Sequence of the second protein:
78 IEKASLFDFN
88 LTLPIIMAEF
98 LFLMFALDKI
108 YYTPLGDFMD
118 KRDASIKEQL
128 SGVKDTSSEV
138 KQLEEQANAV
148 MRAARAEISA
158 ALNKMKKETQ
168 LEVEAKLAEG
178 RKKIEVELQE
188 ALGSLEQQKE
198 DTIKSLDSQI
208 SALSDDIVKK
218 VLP

Residue-level contacts at the interface:
Residue A55 in the first protein contacts residue I107 in the second protein (closest heavy-atom distance 3.2 Å).
Residue H36 in the first protein contacts residue T89 in the second protein (closest heavy-atom distance 2.9 Å).
Residue I35 in the first protein contacts residue L88 in the second protein (closest heavy-atom distance 3.2 Å).
Residue V39 in the first protein contacts residue T89 in the second protein (closest heavy-atom distance 3.4 Å).
Residue L143 in the first protein is in contact with residue M94 in the second protein (closest heavy-atom distance 3.8 Å).
Residue P61 in the first protein is in contact with residue F115 in the second protein (closest heavy-atom distance 2.5 Å).
Residue L50 in the first protein contacts residue L100 in the second protein (closest heavy-atom distance 3.4 Å).
Residue R80 in the first protein contacts residue G113 in the second protein (closest heavy-atom distance 3.7 Å).
Residue V75 in the first protein is in contact with residue Y108 in the second protein (closest heavy-atom distance 3.6 Å).
Residue F72 in the first protein is in contact with residue Y108 in the second protein (closest heavy-atom distance 2.0 Å).
Residue F26 in the first protein is in contact with residue S82 in the second protein (closest heavy-atom distance 2.9 Å).
Residue F26 in the first protein interacts with residue A81 in the second protein (closest heavy-atom distance 3.7 Å).
Residue V58 in the first protein is in contact with residue P111 in the second protein (closest heavy-atom distance 3.5 Å).
Residue N135 in the first protein is in contact with residue F86 in the second protein (closest heavy-atom distance 3.7 Å).
Residue H124 in the first protein contacts residue I78 in the second protein (closest heavy-atom distance 3.5 Å).
Residue E73 in the first protein contacts residue L112 in the second protein (closest heavy-atom distance 3.6 Å).
Residue H25 in the first protein contacts residue K80 in the second protein (closest heavy-atom distance 3.2 Å).
Residue L143 in the first protein is in contact with residue F97 in the second protein (closest heavy-atom distance 2.7 Å).
Residue L76 in the first protein contacts residue Y108 in the second protein (closest heavy-atom distance 3.0 Å).
Residue I47 in the first protein interacts with residue L100 in the second protein (closest heavy-atom distance 2.9 Å).
Residue T100 in the first protein is in contact with residue L100 in the second protein (closest heavy-atom distance 3.8 Å).
Residue T100 in the first protein interacts with residue M101 in the second protein (closest heavy-atom distance 3.8 Å).
Residue I35 in the first protein contacts residue N87 in the second protein (closest heavy-atom distance 3.4 Å).
Residue L76 in the first protein interacts with residue Y109 in the second protein (closest heavy-atom distance 3.4 Å).
Residue I35 in the first protein contacts residue T89 in the second protein (closest heavy-atom distance 3.3 Å).
Residue S43 in the first protein is in contact with residue I93 in the second protein (closest heavy-atom distance 3.4 Å).
Residue L76 in the first protein is in contact with residue L112 in the second protein (closest heavy-atom distance 3.6 Å).
Residue F104 in the first protein interacts with residue L100 in the second protein (closest heavy-atom distance 3.7 Å).
Residue L40 in the first protein contacts residue I92 in the second protein (closest heavy-atom distance 2.5 Å).
Residue P96 in the first protein interacts with residue M101 in the second protein (closest heavy-atom distance 3.3 Å).
Residue G99 in the first protein contacts residue Y109 in the second protein (closest heavy-atom distance 2.5 Å).
Residue Q69 in the first protein contacts residue L112 in the second protein (closest heavy-atom distance 3.8 Å).
Residue Q34 in the first protein is in contact with residue N87 in the second protein (closest heavy-atom distance 2.8 Å).
Residue R80 in the first protein is in contact with residue M116 in the second protein (closest heavy-atom distance 2.8 Å).
Residue I134 in the first protein contacts residue F86 in the second protein (closest heavy-atom distance 3.6 Å).
Residue F188 in the first protein interacts with residue F84 in the second protein (closest heavy-atom distance 3.4 Å).
Residue H25 in the first protein contacts residue A81 in the second protein (closest heavy-atom distance 3.4 Å).
Residue N135 in the first protein contacts residue I93 in the second protein (closest heavy-atom distance 3.4 Å).
Residue V58 in the first protein is in contact with residue I107 in the second protein (closest heavy-atom distance 3.2 Å).
Residue Q34 in the first protein is in contact with residue L88 in the second protein (closest heavy-atom distance 3.6 Å).
Residue N135 in the first protein contacts residue T89 in the second protein (closest heavy-atom distance 3.7 Å).
Residue F33 in the first protein interacts with residue L88 in the second protein (closest heavy-atom distance 3.6 Å).
Residue T100 in the first protein is in contact with residue F97 in the second protein (closest heavy-atom distance 2.9 Å).
Residue Q24 in the first protein contacts residue A81 in the second protein (closest heavy-atom distance 3.7 Å).
Residue N135 in the first protein is in contact with residue L90 in the second protein (closest heavy-atom distance 2.8 Å).
Residue P96 in the first protein is in contact with residue Y109 in the second protein (closest heavy-atom distance 3.5 Å).
Residue I134 in the first protein is in contact with residue F84 in the second protein (closest heavy-atom distance 2.5 Å).
Residue H36 in the first protein is in contact with residue N87 in the second protein (closest heavy-atom distance 2.4 Å).
Residue A139 in the first protein contacts residue M94 in the second protein (closest heavy-atom distance 3.8 Å).
Residue T100 in the first protein interacts with residue Y109 in the second protein (closest heavy-atom distance 3.1 Å).
Residue E73 in the first protein interacts with residue R119 in the second protein (closest heavy-atom distance 3.6 Å).
Residue H36 in the first protein interacts with residue D85 in the second protein (closest heavy-atom distance 3.2 Å).
Residue L140 in the first protein is in contact with residue F97 in the second protein (closest heavy-atom distance 3.7 Å).
Residue T63 in the first protein is in contact with residue R119 in the second protein (closest heavy-atom distance 2.5 Å).
Residue F26 in the first protein is in contact with residue D85 in the second protein (closest heavy-atom distance 2.1 Å).
Residue N135 in the first protein contacts residue D85 in the second protein (closest heavy-atom distance 2.4 Å).
Residue A139 in the first protein contacts residue I93 in the second protein (closest heavy-atom distance 3.2 Å).
Residue N135 in the first protein interacts with residue N87 in the second protein (closest heavy-atom distance 2.8 Å).
Residue E73 in the first protein contacts residue M116 in the second protein (closest heavy-atom distance 2.5 Å).
Residue M101 in the first protein interacts with residue F97 in the second protein (closest heavy-atom distance 2.0 Å).

Sequence of the first protein:
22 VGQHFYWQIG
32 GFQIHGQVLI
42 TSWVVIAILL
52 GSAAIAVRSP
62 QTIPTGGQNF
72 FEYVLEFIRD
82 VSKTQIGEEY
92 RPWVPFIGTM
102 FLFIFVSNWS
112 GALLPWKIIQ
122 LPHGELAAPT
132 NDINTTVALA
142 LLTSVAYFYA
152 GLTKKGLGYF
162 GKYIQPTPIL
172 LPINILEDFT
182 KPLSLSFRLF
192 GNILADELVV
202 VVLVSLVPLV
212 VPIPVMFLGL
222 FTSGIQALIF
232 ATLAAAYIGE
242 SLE

This data describes a binding interaction between two proteins.